Sequence of chain B:
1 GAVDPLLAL

Sequence of chain A:
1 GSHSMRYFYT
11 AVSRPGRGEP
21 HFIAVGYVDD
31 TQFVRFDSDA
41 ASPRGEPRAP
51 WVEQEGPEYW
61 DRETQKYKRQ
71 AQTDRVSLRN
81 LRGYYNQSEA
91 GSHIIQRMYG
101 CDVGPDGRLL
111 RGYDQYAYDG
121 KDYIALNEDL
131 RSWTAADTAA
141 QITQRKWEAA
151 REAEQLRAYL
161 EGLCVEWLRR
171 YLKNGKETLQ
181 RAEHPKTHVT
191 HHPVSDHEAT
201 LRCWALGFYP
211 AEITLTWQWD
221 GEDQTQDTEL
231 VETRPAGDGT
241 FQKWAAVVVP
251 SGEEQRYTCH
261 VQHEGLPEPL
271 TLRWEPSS

This data describes a binding interaction between two proteins.

Interface contacts:
Residue Y99 in chain A interacts with residue A2 in chain B (closest heavy-atom distance 3.3 Å).
Residue Q70 in chain A contacts residue D4 in chain B (closest heavy-atom distance 4.8 Å).
Residue Y7 in chain A is in contact with residue G1 in chain B (closest heavy-atom distance 3.1 Å).
Residue L81 in chain A interacts with residue L9 in chain B (closest heavy-atom distance 4.3 Å).
Residue N80 in chain A contacts residue A8 in chain B (closest heavy-atom distance 3.8 Å).
Residue S77 in chain A interacts with residue A8 in chain B (closest heavy-atom distance 3.5 Å).
Residue Y59 in chain A is in contact with residue G1 in chain B (closest heavy-atom distance 4.0 Å).
Residue K66 in chain A contacts residue P5 in chain B (closest heavy-atom distance 3.8 Å).
Residue L156 in chain A contacts residue V3 in chain B (closest heavy-atom distance 4.3 Å).
Residue N80 in chain A contacts residue L9 in chain B (closest heavy-atom distance 2.8 Å).
Residue Y7 in chain A is in contact with residue V3 in chain B (closest heavy-atom distance 4.9 Å).
Residue F33 in chain A contacts residue G1 in chain B (closest heavy-atom distance 4.7 Å).
Residue W147 in chain A interacts with residue L7 in chain B (closest heavy-atom distance 4.0 Å).
Residue W147 in chain A contacts residue L9 in chain B (closest heavy-atom distance 3.0 Å).
Residue S77 in chain A is in contact with residue L7 in chain B (closest heavy-atom distance 5.0 Å).
Residue E152 in chain A interacts with residue L7 in chain B (closest heavy-atom distance 3.3 Å).
Residue Y99 in chain A is in contact with residue G1 in chain B (closest heavy-atom distance 4.9 Å).
Residue V76 in chain A interacts with residue A8 in chain B (closest heavy-atom distance 3.9 Å).
Residue K66 in chain A interacts with residue G1 in chain B (closest heavy-atom distance 4.1 Å).
Residue Y159 in chain A is in contact with residue G1 in chain B (closest heavy-atom distance 2.6 Å).
Residue R69 in chain A is in contact with residue P5 in chain B (closest heavy-atom distance 3.2 Å).
Residue Y116 in chain A is in contact with residue L9 in chain B (closest heavy-atom distance 3.3 Å).
Residue K146 in chain A is in contact with residue L7 in chain B (closest heavy-atom distance 4.9 Å).
Residue Q70 in chain A contacts residue L6 in chain B (closest heavy-atom distance 4.6 Å).
Residue Y171 in chain A is in contact with residue G1 in chain B (closest heavy-atom distance 2.5 Å).
Residue R62 in chain A interacts with residue D4 in chain B (closest heavy-atom distance 3.3 Å).
Residue E63 in chain A contacts residue A2 in chain B (closest heavy-atom distance 3.2 Å).
Residue M5 in chain A is in contact with residue G1 in chain B (closest heavy-atom distance 3.5 Å).
Residue S77 in chain A contacts residue L9 in chain B (closest heavy-atom distance 2.8 Å).
Residue T73 in chain A interacts with residue L9 in chain B (closest heavy-atom distance 4.9 Å).
Residue Y159 in chain A interacts with residue V3 in chain B (closest heavy-atom distance 3.0 Å).
Residue Y9 in chain A interacts with residue V3 in chain B (closest heavy-atom distance 4.3 Å).
Residue I124 in chain A contacts residue L9 in chain B (closest heavy-atom distance 4.4 Å).
Residue K66 in chain A contacts residue V3 in chain B (closest heavy-atom distance 3.7 Å).
Residue T143 in chain A is in contact with residue L9 in chain B (closest heavy-atom distance 2.7 Å).
Residue L156 in chain A is in contact with residue L6 in chain B (closest heavy-atom distance 3.9 Å).
Residue Q155 in chain A is in contact with residue L6 in chain B (closest heavy-atom distance 3.5 Å).
Residue W147 in chain A interacts with residue A8 in chain B (closest heavy-atom distance 3.3 Å).
Residue T73 in chain A is in contact with residue P5 in chain B (closest heavy-atom distance 4.6 Å).
Residue T73 in chain A contacts residue L6 in chain B (closest heavy-atom distance 4.3 Å).
Residue Y123 in chain A is in contact with residue L9 in chain B (closest heavy-atom distance 4.3 Å).
Residue Q70 in chain A interacts with residue P5 in chain B (closest heavy-atom distance 3.1 Å).
Residue Y99 in chain A is in contact with residue V3 in chain B (closest heavy-atom distance 2.9 Å).
Residue I95 in chain A interacts with residue L9 in chain B (closest heavy-atom distance 4.1 Å).
Residue Y7 in chain A interacts with residue A2 in chain B (closest heavy-atom distance 3.4 Å).
Residue W167 in chain A interacts with residue G1 in chain B (closest heavy-atom distance 3.4 Å).
Residue Y84 in chain A is in contact with residue L9 in chain B (closest heavy-atom distance 3.5 Å).
Residue Y9 in chain A contacts residue A2 in chain B (closest heavy-atom distance 3.4 Å).
Residue Q70 in chain A is in contact with residue V3 in chain B (closest heavy-atom distance 5.0 Å).
Residue K66 in chain A interacts with residue A2 in chain B (closest heavy-atom distance 2.9 Å).
Residue R97 in chain A is in contact with residue V3 in chain B (closest heavy-atom distance 3.8 Å).
Residue Y67 in chain A is in contact with residue A2 in chain B (closest heavy-atom distance 4.0 Å).
Residue T73 in chain A is in contact with residue A8 in chain B (closest heavy-atom distance 3.5 Å).
Residue T73 in chain A interacts with residue L7 in chain B (closest heavy-atom distance 3.9 Å).
Residue E152 in chain A interacts with residue L6 in chain B (closest heavy-atom distance 3.1 Å).
Residue A150 in chain A is in contact with residue L7 in chain B (closest heavy-atom distance 3.3 Å).
Residue K66 in chain A is in contact with residue D4 in chain B (closest heavy-atom distance 3.6 Å).
Residue R69 in chain A is in contact with residue L6 in chain B (closest heavy-atom distance 4.0 Å).
Residue Y159 in chain A contacts residue A2 in chain B (closest heavy-atom distance 3.8 Å).
Residue E63 in chain A interacts with residue G1 in chain B (closest heavy-atom distance 3.8 Å).